The following describes two proteins that form a bound complex.

Residue-level contacts at the interface:
Residue S98 in protein 2 is in contact with residue M5 in protein 1 (closest heavy-atom distance 4.6 Å).
Residue R113 in protein 2 is in contact with residue G16 in protein 1 (closest heavy-atom distance 3.6 Å).
Residue I70 in protein 2 is in contact with residue I15 in protein 1 (closest heavy-atom distance 4.7 Å).
Residue G112 in protein 2 interacts with residue N20 in protein 1 (closest heavy-atom distance 2.8 Å).
Residue S110 in protein 2 interacts with residue G16 in protein 1 (closest heavy-atom distance 4.6 Å).
Residue F85 in protein 2 is in contact with residue V8 in protein 1 (closest heavy-atom distance 4.5 Å).
Residue T81 in protein 2 contacts residue L12 in protein 1 (closest heavy-atom distance 4.9 Å).
Residue T81 in protein 2 is in contact with residue Q11 in protein 1 (closest heavy-atom distance 3.7 Å).
Residue L111 in protein 2 is in contact with residue N20 in protein 1 (closest heavy-atom distance 3.9 Å).
Residue T81 in protein 2 interacts with residue V8 in protein 1 (closest heavy-atom distance 3.8 Å).
Residue T77 in protein 2 contacts residue Q11 in protein 1 (closest heavy-atom distance 3.6 Å).
Residue V99 in protein 2 is in contact with residue G9 in protein 1 (closest heavy-atom distance 4.5 Å).
Residue R113 in protein 2 interacts with residue A13 in protein 1 (closest heavy-atom distance 3.6 Å).
Residue R113 in protein 2 is in contact with residue D17 in protein 1 (closest heavy-atom distance 3.7 Å).
Residue R113 in protein 2 contacts residue N20 in protein 1 (closest heavy-atom distance 4.7 Å).
Residue A116 in protein 2 contacts residue G16 in protein 1 (closest heavy-atom distance 3.6 Å).
Residue R84 in protein 2 interacts with residue Q7 in protein 1 (closest heavy-atom distance 3.7 Å).
Residue E102 in protein 2 is in contact with residue M5 in protein 1 (closest heavy-atom distance 4.1 Å).
Residue V99 in protein 2 is in contact with residue V8 in protein 1 (closest heavy-atom distance 4.3 Å).
Residue R73 in protein 2 interacts with residue R22 in protein 1 (closest heavy-atom distance 3.6 Å).
Residue H88 in protein 2 contacts residue M5 in protein 1 (closest heavy-atom distance 4.6 Å).
Residue I103 in protein 2 interacts with residue L12 in protein 1 (closest heavy-atom distance 3.8 Å).
Residue W120 in protein 2 interacts with residue V8 in protein 1 (closest heavy-atom distance 3.8 Å).
Residue W120 in protein 2 interacts with residue L12 in protein 1 (closest heavy-atom distance 3.5 Å).
Residue W117 in protein 2 contacts residue L12 in protein 1 (closest heavy-atom distance 4.6 Å).
Residue E69 in protein 2 is in contact with residue R22 in protein 1 (closest heavy-atom distance 4.6 Å).
Residue L66 in protein 2 interacts with residue Y23 in protein 1 (closest heavy-atom distance 3.6 Å).
Residue I70 in protein 2 interacts with residue I19 in protein 1 (closest heavy-atom distance 3.8 Å).
Residue A116 in protein 2 interacts with residue I15 in protein 1 (closest heavy-atom distance 4.0 Å).
Residue N74 in protein 2 interacts with residue I15 in protein 1 (closest heavy-atom distance 3.5 Å).
Residue L111 in protein 2 contacts residue Y23 in protein 1 (closest heavy-atom distance 3.9 Å).
Residue I103 in protein 2 is in contact with residue G9 in protein 1 (closest heavy-atom distance 3.7 Å).
Residue A116 in protein 2 is in contact with residue I19 in protein 1 (closest heavy-atom distance 3.8 Å).
Residue G112 in protein 2 is in contact with residue I19 in protein 1 (closest heavy-atom distance 3.5 Å).
Residue F78 in protein 2 contacts residue L12 in protein 1 (closest heavy-atom distance 3.8 Å).
Residue I70 in protein 2 is in contact with residue Y23 in protein 1 (closest heavy-atom distance 4.0 Å).
Residue F85 in protein 2 is in contact with residue M5 in protein 1 (closest heavy-atom distance 3.4 Å).
Residue I103 in protein 2 contacts residue A13 in protein 1 (closest heavy-atom distance 4.7 Å).
Residue L115 in protein 2 contacts residue I19 in protein 1 (closest heavy-atom distance 4.5 Å).
Residue R84 in protein 2 interacts with residue T4 in protein 1 (closest heavy-atom distance 3.7 Å).
Residue L115 in protein 2 is in contact with residue Y23 in protein 1 (closest heavy-atom distance 3.3 Å).
Residue H88 in protein 2 contacts residue T4 in protein 1 (closest heavy-atom distance 3.6 Å).
Residue D95 in protein 2 interacts with residue M5 in protein 1 (closest heavy-atom distance 3.5 Å).
Residue E102 in protein 2 is in contact with residue G9 in protein 1 (closest heavy-atom distance 4.0 Å).
Residue A116 in protein 2 is in contact with residue L12 in protein 1 (closest heavy-atom distance 3.7 Å).
Residue I70 in protein 2 interacts with residue R22 in protein 1 (closest heavy-atom distance 3.8 Å).
Residue V99 in protein 2 contacts residue M5 in protein 1 (closest heavy-atom distance 4.1 Å).
Residue F85 in protein 2 interacts with residue T4 in protein 1 (closest heavy-atom distance 4.2 Å).
Residue G112 in protein 2 contacts residue G16 in protein 1 (closest heavy-atom distance 3.3 Å).
Residue T77 in protein 2 contacts residue I15 in protein 1 (closest heavy-atom distance 3.7 Å).
Residue S110 in protein 2 interacts with residue N20 in protein 1 (closest heavy-atom distance 2.3 Å).
Residue E102 in protein 2 contacts residue G6 in protein 1 (closest heavy-atom distance 4.2 Å).
Residue T89 in protein 2 interacts with residue M5 in protein 1 (closest heavy-atom distance 4.1 Å).
Residue F78 in protein 2 is in contact with residue I15 in protein 1 (closest heavy-atom distance 3.7 Å).
Residue V99 in protein 2 is in contact with residue L12 in protein 1 (closest heavy-atom distance 4.2 Å).
Residue R84 in protein 2 contacts residue V8 in protein 1 (closest heavy-atom distance 3.8 Å).

Sequence of protein 2:
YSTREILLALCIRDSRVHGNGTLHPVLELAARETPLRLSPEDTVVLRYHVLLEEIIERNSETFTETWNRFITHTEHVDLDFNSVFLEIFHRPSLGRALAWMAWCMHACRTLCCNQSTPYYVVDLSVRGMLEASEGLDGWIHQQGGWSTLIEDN

Sequence of protein 1:
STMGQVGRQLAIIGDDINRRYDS